Residue-level contacts at the interface:
Residue L8 in chain A is in contact with residue F69 in chain B (closest heavy-atom distance 4.9 Å).
Residue D140 in chain A contacts residue R87 in chain B (closest heavy-atom distance 3.4 Å).
Residue F22 in chain A is in contact with residue L62 in chain B (closest heavy-atom distance 3.6 Å).
Residue S139 in chain A is in contact with residue R87 in chain B (closest heavy-atom distance 4.0 Å).
Residue L53 in chain A interacts with residue V73 in chain B (closest heavy-atom distance 3.8 Å).
Residue F22 in chain A contacts residue I66 in chain B (closest heavy-atom distance 3.8 Å).
Residue D56 in chain A contacts residue E86 in chain B (closest heavy-atom distance 3.3 Å).
Residue E138 in chain A interacts with residue R87 in chain B (closest heavy-atom distance 2.9 Å).
Residue E58 in chain A contacts residue G88 in chain B (closest heavy-atom distance 3.7 Å).
Residue V49 in chain A is in contact with residue V70 in chain B (closest heavy-atom distance 4.1 Å).
Residue G137 in chain A contacts residue I85 in chain B (closest heavy-atom distance 4.5 Å).
Residue L53 in chain A is in contact with residue A74 in chain B (closest heavy-atom distance 3.9 Å).
Residue F55 in chain A contacts residue E86 in chain B (closest heavy-atom distance 4.8 Å).
Residue D56 in chain A is in contact with residue R87 in chain B (closest heavy-atom distance 2.9 Å).
Residue I57 in chain A interacts with residue I85 in chain B (closest heavy-atom distance 4.2 Å).
Residue L53 in chain A interacts with residue V84 in chain B (closest heavy-atom distance 3.4 Å).
Residue I39 in chain A interacts with residue L63 in chain B (closest heavy-atom distance 4.0 Å).
Residue I57 in chain A interacts with residue G88 in chain B (closest heavy-atom distance 3.4 Å).
Residue P34 in chain A contacts residue A56 in chain B (closest heavy-atom distance 3.9 Å).
Residue F22 in chain A is in contact with residue D59 in chain B (closest heavy-atom distance 3.6 Å).
Residue I57 in chain A is in contact with residue E86 in chain B (closest heavy-atom distance 3.3 Å).
Residue P34 in chain A is in contact with residue D59 in chain B (closest heavy-atom distance 4.0 Å).
Residue M43 in chain A is in contact with residue L67 in chain B (closest heavy-atom distance 3.8 Å).
Residue L50 in chain A is in contact with residue V70 in chain B (closest heavy-atom distance 4.7 Å).
Residue I19 in chain A contacts residue I66 in chain B (closest heavy-atom distance 4.4 Å).
Residue L52 in chain A interacts with residue V84 in chain B (closest heavy-atom distance 4.6 Å).
Residue L52 in chain A interacts with residue I85 in chain B (closest heavy-atom distance 4.5 Å).
Residue G46 in chain A interacts with residue V70 in chain B (closest heavy-atom distance 4.7 Å).
Residue D56 in chain A interacts with residue G88 in chain B (closest heavy-atom distance 3.4 Å).
Residue L53 in chain A is in contact with residue I85 in chain B (closest heavy-atom distance 4.7 Å).
Residue I133 in chain A contacts residue I85 in chain B (closest heavy-atom distance 4.0 Å).
Residue E58 in chain A contacts residue N89 in chain B (closest heavy-atom distance 3.8 Å).
Residue L26 in chain A is in contact with residue D59 in chain B (closest heavy-atom distance 3.9 Å).
Residue R3 in chain A interacts with residue K81 in chain B (closest heavy-atom distance 4.0 Å).
Residue V15 in chain A interacts with residue F69 in chain B (closest heavy-atom distance 4.2 Å).
Residue L53 in chain A interacts with residue V70 in chain B (closest heavy-atom distance 3.9 Å).
Residue L8 in chain A is in contact with residue V73 in chain B (closest heavy-atom distance 4.3 Å).
Residue M43 in chain A is in contact with residue L63 in chain B (closest heavy-atom distance 3.7 Å).
Residue G137 in chain A is in contact with residue R87 in chain B (closest heavy-atom distance 4.7 Å).
Residue L50 in chain A contacts residue V73 in chain B (closest heavy-atom distance 4.1 Å).
Residue T11 in chain A contacts residue F69 in chain B (closest heavy-atom distance 4.2 Å).
Residue D56 in chain A interacts with residue N89 in chain B (closest heavy-atom distance 3.8 Å).
Residue M43 in chain A interacts with residue I66 in chain B (closest heavy-atom distance 3.6 Å).
Residue L53 in chain A contacts residue K77 in chain B (closest heavy-atom distance 4.0 Å).
Residue I57 in chain A is in contact with residue R87 in chain B (closest heavy-atom distance 3.8 Å).
Residue F22 in chain A interacts with residue L63 in chain B (closest heavy-atom distance 4.3 Å).
Residue L50 in chain A contacts residue F69 in chain B (closest heavy-atom distance 3.7 Å).

Sequence of chain A:
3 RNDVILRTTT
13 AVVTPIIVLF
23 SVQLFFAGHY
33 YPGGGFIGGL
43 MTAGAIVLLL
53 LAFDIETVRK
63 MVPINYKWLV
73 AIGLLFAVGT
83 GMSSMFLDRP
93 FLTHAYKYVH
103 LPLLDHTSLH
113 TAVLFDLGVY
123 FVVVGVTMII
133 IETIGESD

Sequence of chain B:
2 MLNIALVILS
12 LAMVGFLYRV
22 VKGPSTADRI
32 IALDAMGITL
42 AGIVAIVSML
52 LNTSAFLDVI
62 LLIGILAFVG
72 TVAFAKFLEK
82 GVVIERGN

The following describes two proteins that form a bound complex.